Residue-level contacts at the interface:
Residue I42 in protein 2 interacts with residue C54 in protein 1 (closest heavy-atom distance 4.8 Å).
Residue I42 in protein 2 interacts with residue E56 in protein 1 (closest heavy-atom distance 3.8 Å).
Residue I42 in protein 2 interacts with residue A57 in protein 1 (closest heavy-atom distance 4.9 Å).
Residue N41 in protein 2 contacts residue E56 in protein 1 (closest heavy-atom distance 3.2 Å).

Sequence of protein 1:
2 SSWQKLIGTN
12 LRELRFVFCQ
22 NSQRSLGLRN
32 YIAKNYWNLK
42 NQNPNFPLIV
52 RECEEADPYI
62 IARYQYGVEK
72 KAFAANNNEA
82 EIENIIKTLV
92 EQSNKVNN

These two protein chains interact to form a complex.

Sequence of protein 2:
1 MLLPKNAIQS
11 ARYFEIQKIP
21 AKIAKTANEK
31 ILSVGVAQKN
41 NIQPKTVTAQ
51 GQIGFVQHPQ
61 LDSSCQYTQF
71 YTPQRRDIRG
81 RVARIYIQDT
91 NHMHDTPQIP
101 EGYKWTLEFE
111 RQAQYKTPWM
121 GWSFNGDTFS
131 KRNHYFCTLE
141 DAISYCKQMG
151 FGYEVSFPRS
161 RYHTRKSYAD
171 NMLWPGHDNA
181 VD